The following describes two proteins that form a bound complex.

Sequence of chain B:
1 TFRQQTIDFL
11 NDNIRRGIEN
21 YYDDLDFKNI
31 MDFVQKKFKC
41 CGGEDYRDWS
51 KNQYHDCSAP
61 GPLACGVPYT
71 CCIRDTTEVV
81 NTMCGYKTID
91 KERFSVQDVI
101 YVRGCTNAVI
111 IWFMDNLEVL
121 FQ

Contacts between the two chains:
Residue D31 in chain A is in contact with residue E92 in chain B (closest heavy-atom distance 4.3 Å).
Residue Y33 in chain A contacts residue R47 in chain B (closest heavy-atom distance 3.1 Å).
Residue D101 in chain A contacts residue S95 in chain B (closest heavy-atom distance 3.3 Å).
Residue Y102 in chain A is in contact with residue S95 in chain B (closest heavy-atom distance 3.7 Å).
Residue Y33 in chain A is in contact with residue D90 in chain B (closest heavy-atom distance 3.6 Å).
Residue F52 in chain A contacts residue D45 in chain B (closest heavy-atom distance 4.6 Å).
Residue Y33 in chain A is in contact with residue E92 in chain B (closest heavy-atom distance 2.5 Å).
Residue Y102 in chain A interacts with residue F94 in chain B (closest heavy-atom distance 3.9 Å).
Residue Y33 in chain A contacts residue K91 in chain B (closest heavy-atom distance 4.5 Å).
Residue W50 in chain A contacts residue C57 in chain B (closest heavy-atom distance 3.9 Å).
Residue F52 in chain A contacts residue R47 in chain B (closest heavy-atom distance 3.4 Å).
Residue Y100 in chain A interacts with residue E92 in chain B (closest heavy-atom distance 3.7 Å).
Residue N57 in chain A interacts with residue S50 in chain B (closest heavy-atom distance 3.8 Å).
Residue D103 in chain A is in contact with residue S95 in chain B (closest heavy-atom distance 3.6 Å).
Residue D101 in chain A interacts with residue E92 in chain B (closest heavy-atom distance 4.8 Å).
Residue Y33 in chain A is in contact with residue I89 in chain B (closest heavy-atom distance 2.6 Å).
Residue Y32 in chain A is in contact with residue F94 in chain B (closest heavy-atom distance 3.4 Å).
Residue R99 in chain A is in contact with residue D90 in chain B (closest heavy-atom distance 3.6 Å).
Residue W50 in chain A interacts with residue D90 in chain B (closest heavy-atom distance 4.2 Å).
Residue Y32 in chain A contacts residue E92 in chain B (closest heavy-atom distance 3.3 Å).
Residue Y59 in chain A contacts residue S58 in chain B (closest heavy-atom distance 4.5 Å).
Residue D103 in chain A contacts residue K91 in chain B (closest heavy-atom distance 4.5 Å).
Residue R99 in chain A interacts with residue K91 in chain B (closest heavy-atom distance 3.7 Å).
Residue Y59 in chain A contacts residue C57 in chain B (closest heavy-atom distance 4.7 Å).
Residue R99 in chain A is in contact with residue E92 in chain B (closest heavy-atom distance 3.0 Å).
Residue D31 in chain A interacts with residue R47 in chain B (closest heavy-atom distance 3.9 Å).
Residue D101 in chain A interacts with residue F94 in chain B (closest heavy-atom distance 3.1 Å).

Sequence of chain A:
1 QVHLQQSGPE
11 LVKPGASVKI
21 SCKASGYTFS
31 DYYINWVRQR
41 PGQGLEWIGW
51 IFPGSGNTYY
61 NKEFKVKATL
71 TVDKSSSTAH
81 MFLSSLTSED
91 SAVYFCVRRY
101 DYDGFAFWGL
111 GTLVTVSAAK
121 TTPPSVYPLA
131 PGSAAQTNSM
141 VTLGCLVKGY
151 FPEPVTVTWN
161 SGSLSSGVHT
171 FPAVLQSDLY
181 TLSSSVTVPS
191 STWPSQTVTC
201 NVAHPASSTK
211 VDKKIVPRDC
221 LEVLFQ